Sequence of chain B:
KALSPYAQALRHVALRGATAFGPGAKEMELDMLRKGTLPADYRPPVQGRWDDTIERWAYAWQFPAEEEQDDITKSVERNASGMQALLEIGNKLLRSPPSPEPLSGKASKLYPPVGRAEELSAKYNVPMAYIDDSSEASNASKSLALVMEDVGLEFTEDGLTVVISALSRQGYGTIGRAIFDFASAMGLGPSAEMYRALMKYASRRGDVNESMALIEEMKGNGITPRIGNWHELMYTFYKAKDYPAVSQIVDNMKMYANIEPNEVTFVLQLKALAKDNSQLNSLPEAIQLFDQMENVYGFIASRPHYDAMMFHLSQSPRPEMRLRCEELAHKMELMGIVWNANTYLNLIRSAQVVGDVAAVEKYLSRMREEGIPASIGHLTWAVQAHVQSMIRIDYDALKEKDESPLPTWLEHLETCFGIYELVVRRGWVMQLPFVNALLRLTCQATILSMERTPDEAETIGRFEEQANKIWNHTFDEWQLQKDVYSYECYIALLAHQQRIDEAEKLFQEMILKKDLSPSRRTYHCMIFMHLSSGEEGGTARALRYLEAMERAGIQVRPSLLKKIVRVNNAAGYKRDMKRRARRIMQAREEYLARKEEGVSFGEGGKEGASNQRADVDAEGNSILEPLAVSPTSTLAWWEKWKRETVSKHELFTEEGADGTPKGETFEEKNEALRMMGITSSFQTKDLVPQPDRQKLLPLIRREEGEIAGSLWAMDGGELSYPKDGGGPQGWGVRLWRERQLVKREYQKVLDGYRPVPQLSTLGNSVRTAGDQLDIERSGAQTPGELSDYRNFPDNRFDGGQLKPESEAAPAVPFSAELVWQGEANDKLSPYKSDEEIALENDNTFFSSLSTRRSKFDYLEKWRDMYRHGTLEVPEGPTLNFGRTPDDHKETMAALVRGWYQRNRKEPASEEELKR

Contacts between the two chains:
Residue R165 in chain B contacts residue P71 in chain A (closest heavy-atom distance 4.4 Å).
Residue L169 in chain B contacts residue P71 in chain A (closest heavy-atom distance 3.9 Å).
Residue Y173 in chain B interacts with residue W76 in chain A (closest heavy-atom distance 4.9 Å).
Residue Y179 in chain B is in contact with residue Y77 in chain A (closest heavy-atom distance 3.4 Å).
Residue F204 in chain B interacts with residue L75 in chain A (closest heavy-atom distance 4.5 Å).
Residue V175 in chain B interacts with residue I73 in chain A (closest heavy-atom distance 4.2 Å).
Residue I180 in chain B interacts with residue I73 in chain A (closest heavy-atom distance 4.1 Å).
Residue S187 in chain B contacts residue W74 in chain A (closest heavy-atom distance 5.0 Å).
Residue E206 in chain B is in contact with residue R80 in chain A (closest heavy-atom distance 4.3 Å).
Residue I180 in chain B interacts with residue P71 in chain A (closest heavy-atom distance 4.1 Å).
Residue N174 in chain B is in contact with residue M81 in chain A (closest heavy-atom distance 4.5 Å).
Residue Y179 in chain B is in contact with residue L75 in chain A (closest heavy-atom distance 3.6 Å).
Residue Y179 in chain B is in contact with residue A72 in chain A (closest heavy-atom distance 4.7 Å).
Residue D182 in chain B is in contact with residue P71 in chain A (closest heavy-atom distance 3.8 Å).
Residue G236 in chain B is in contact with residue R80 in chain A (closest heavy-atom distance 4.3 Å).
Residue D182 in chain B interacts with residue A72 in chain A (closest heavy-atom distance 4.8 Å).
Residue E203 in chain B interacts with residue W79 in chain A (closest heavy-atom distance 4.1 Å).
Residue K191 in chain B is in contact with residue W74 in chain A (closest heavy-atom distance 3.6 Å).
Residue R165 in chain B is in contact with residue H70 in chain A (closest heavy-atom distance 3.9 Å).
Residue R165 in chain B is in contact with residue E69 in chain A (closest heavy-atom distance 3.8 Å).
Residue Y179 in chain B interacts with residue W74 in chain A (closest heavy-atom distance 3.1 Å).
Residue D181 in chain B contacts residue A72 in chain A (closest heavy-atom distance 2.7 Å).
Residue F204 in chain B contacts residue Y77 in chain A (closest heavy-atom distance 4.0 Å).
Residue S190 in chain B is in contact with residue W74 in chain A (closest heavy-atom distance 3.5 Å).
Residue L169 in chain B interacts with residue H70 in chain A (closest heavy-atom distance 3.8 Å).
Residue I180 in chain B is in contact with residue A72 in chain A (closest heavy-atom distance 3.7 Å).
Residue P176 in chain B is in contact with residue W76 in chain A (closest heavy-atom distance 4.5 Å).
Residue D181 in chain B is in contact with residue P71 in chain A (closest heavy-atom distance 3.4 Å).
Residue V175 in chain B contacts residue W76 in chain A (closest heavy-atom distance 3.7 Å).
Residue F204 in chain B contacts residue W74 in chain A (closest heavy-atom distance 4.2 Å).
Residue Y179 in chain B interacts with residue I73 in chain A (closest heavy-atom distance 3.3 Å).
Residue P176 in chain B contacts residue R80 in chain A (closest heavy-atom distance 3.9 Å).
Residue A194 in chain B interacts with residue W74 in chain A (closest heavy-atom distance 3.6 Å).
Residue A166 in chain B interacts with residue P71 in chain A (closest heavy-atom distance 4.3 Å).
Residue A178 in chain B interacts with residue W74 in chain A (closest heavy-atom distance 2.7 Å).
Residue N174 in chain B interacts with residue R80 in chain A (closest heavy-atom distance 4.0 Å).
Residue D181 in chain B is in contact with residue W74 in chain A (closest heavy-atom distance 3.5 Å).
Residue A194 in chain B contacts residue L75 in chain A (closest heavy-atom distance 4.4 Å).
Residue E198 in chain B contacts residue L75 in chain A (closest heavy-atom distance 4.6 Å).
Residue N174 in chain B is in contact with residue W76 in chain A (closest heavy-atom distance 4.1 Å).
Residue D181 in chain B is in contact with residue I73 in chain A (closest heavy-atom distance 4.5 Å).
Residue E198 in chain B contacts residue Y77 in chain A (closest heavy-atom distance 4.0 Å).
Residue I180 in chain B interacts with residue W74 in chain A (closest heavy-atom distance 3.7 Å).
Residue Y179 in chain B contacts residue W76 in chain A (closest heavy-atom distance 4.2 Å).
Residue R165 in chain B interacts with residue M68 in chain A (closest heavy-atom distance 3.1 Å).
Residue Y173 in chain B is in contact with residue M81 in chain A (closest heavy-atom distance 4.9 Å).
Residue E203 in chain B contacts residue Y77 in chain A (closest heavy-atom distance 2.5 Å).
Residue L169 in chain B contacts residue I73 in chain A (closest heavy-atom distance 4.7 Å).
Residue T205 in chain B contacts residue Y77 in chain A (closest heavy-atom distance 4.9 Å).

Sequence of chain A:
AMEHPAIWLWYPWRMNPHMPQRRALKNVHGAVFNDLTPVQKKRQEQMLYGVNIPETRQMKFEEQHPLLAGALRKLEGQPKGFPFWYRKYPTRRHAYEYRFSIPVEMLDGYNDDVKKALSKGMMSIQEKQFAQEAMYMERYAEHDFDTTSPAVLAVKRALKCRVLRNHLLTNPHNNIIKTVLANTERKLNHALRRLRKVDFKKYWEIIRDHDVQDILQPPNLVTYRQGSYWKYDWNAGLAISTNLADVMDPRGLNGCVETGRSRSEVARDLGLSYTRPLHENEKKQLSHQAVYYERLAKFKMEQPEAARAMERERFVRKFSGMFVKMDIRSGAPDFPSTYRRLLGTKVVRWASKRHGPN

This data describes a binding interaction between two proteins.